Sequence of the second protein:
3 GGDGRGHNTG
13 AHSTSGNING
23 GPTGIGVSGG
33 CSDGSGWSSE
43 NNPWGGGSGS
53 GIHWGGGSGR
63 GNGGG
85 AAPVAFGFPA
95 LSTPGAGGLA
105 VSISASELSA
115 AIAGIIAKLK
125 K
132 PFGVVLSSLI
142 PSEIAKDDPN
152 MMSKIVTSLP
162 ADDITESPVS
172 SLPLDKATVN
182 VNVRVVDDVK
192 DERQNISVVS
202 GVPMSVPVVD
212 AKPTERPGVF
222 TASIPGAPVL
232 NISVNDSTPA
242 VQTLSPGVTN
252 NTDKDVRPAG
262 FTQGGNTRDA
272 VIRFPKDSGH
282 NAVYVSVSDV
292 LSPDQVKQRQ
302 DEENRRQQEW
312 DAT

Sequence of the first protein:
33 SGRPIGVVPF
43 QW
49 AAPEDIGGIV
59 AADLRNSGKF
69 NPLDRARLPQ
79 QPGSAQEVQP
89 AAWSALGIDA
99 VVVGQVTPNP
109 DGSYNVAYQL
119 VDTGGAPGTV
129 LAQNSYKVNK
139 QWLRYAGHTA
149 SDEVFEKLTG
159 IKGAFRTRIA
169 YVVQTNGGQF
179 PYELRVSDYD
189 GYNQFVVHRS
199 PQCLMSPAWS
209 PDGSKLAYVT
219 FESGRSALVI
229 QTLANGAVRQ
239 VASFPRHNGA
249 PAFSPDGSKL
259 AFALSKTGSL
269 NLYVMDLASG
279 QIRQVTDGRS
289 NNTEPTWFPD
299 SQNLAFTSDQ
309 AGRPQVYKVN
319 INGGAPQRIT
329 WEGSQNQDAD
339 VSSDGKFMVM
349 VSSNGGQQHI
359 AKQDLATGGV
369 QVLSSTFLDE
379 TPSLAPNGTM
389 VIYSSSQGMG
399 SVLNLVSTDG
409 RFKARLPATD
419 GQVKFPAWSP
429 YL

The following describes two proteins that form a bound complex.

Residue-level contacts at the interface:
Residue M203 in the first protein contacts residue C33 in the second protein (closest heavy-atom distance 3.6 Å).
Residue F219 in the first protein is in contact with residue C33 in the second protein (closest heavy-atom distance 3.0 Å).
Residue Q177 in the first protein interacts with residue I20 in the second protein (closest heavy-atom distance 3.9 Å).
Residue C201 in the first protein interacts with residue C33 in the second protein (closest heavy-atom distance 4.1 Å).
Residue T305 in the first protein contacts residue S40 in the second protein (closest heavy-atom distance 4.4 Å).
Residue H245 in the first protein contacts residue D35 in the second protein (closest heavy-atom distance 2.0 Å).
Residue L268 in the first protein interacts with residue E42 in the second protein (closest heavy-atom distance 2.9 Å).
Residue Y180 in the first protein is in contact with residue W46 in the second protein (closest heavy-atom distance 3.7 Å).
Residue R244 in the first protein is in contact with residue G36 in the second protein (closest heavy-atom distance 3.8 Å).
Residue C201 in the first protein is in contact with residue W46 in the second protein (closest heavy-atom distance 2.8 Å).
Residue S221 in the first protein interacts with residue G23 in the second protein (closest heavy-atom distance 3.4 Å).
Residue F423 in the first protein interacts with residue W46 in the second protein (closest heavy-atom distance 3.5 Å).
Residue H245 in the first protein is in contact with residue S34 in the second protein (closest heavy-atom distance 3.8 Å).
Residue L268 in the first protein is in contact with residue D35 in the second protein (closest heavy-atom distance 2.6 Å).
Residue E220 in the first protein interacts with residue G23 in the second protein (closest heavy-atom distance 4.4 Å).
Residue E220 in the first protein contacts residue G22 in the second protein (closest heavy-atom distance 4.2 Å).
Residue Q200 in the first protein contacts residue N21 in the second protein (closest heavy-atom distance 2.7 Å).
Residue F423 in the first protein is in contact with residue P45 in the second protein (closest heavy-atom distance 4.9 Å).
Residue N289 in the first protein is in contact with residue W39 in the second protein (closest heavy-atom distance 2.6 Å).
Residue T291 in the first protein is in contact with residue W39 in the second protein (closest heavy-atom distance 4.2 Å).
Residue G222 in the first protein interacts with residue T25 in the second protein (closest heavy-atom distance 4.5 Å).
Residue P199 in the first protein is in contact with residue N21 in the second protein (closest heavy-atom distance 2.5 Å).
Residue R244 in the first protein interacts with residue D35 in the second protein (closest heavy-atom distance 2.2 Å).
Residue R244 in the first protein is in contact with residue S34 in the second protein (closest heavy-atom distance 4.7 Å).
Residue G222 in the first protein interacts with residue V29 in the second protein (closest heavy-atom distance 4.9 Å).
Residue N290 in the first protein is in contact with residue W39 in the second protein (closest heavy-atom distance 4.5 Å).
Residue P312 in the first protein interacts with residue W39 in the second protein (closest heavy-atom distance 4.1 Å).
Residue F219 in the first protein is in contact with residue S34 in the second protein (closest heavy-atom distance 4.0 Å).
Residue M203 in the first protein interacts with residue W46 in the second protein (closest heavy-atom distance 3.2 Å).
Residue P199 in the first protein interacts with residue I20 in the second protein (closest heavy-atom distance 3.8 Å).
Residue L202 in the first protein is in contact with residue W46 in the second protein (closest heavy-atom distance 2.8 Å).
Residue N289 in the first protein is in contact with residue S37 in the second protein (closest heavy-atom distance 4.9 Å).
Residue R244 in the first protein interacts with residue S37 in the second protein (closest heavy-atom distance 4.0 Å).
Residue V170 in the first protein is in contact with residue W46 in the second protein (closest heavy-atom distance 4.7 Å).
Residue R223 in the first protein interacts with residue V29 in the second protein (closest heavy-atom distance 4.0 Å).
Residue S263 in the first protein interacts with residue D35 in the second protein (closest heavy-atom distance 2.0 Å).
Residue S221 in the first protein contacts residue T25 in the second protein (closest heavy-atom distance 3.1 Å).
Residue E292 in the first protein contacts residue S40 in the second protein (closest heavy-atom distance 2.9 Å).
Residue D307 in the first protein is in contact with residue W39 in the second protein (closest heavy-atom distance 2.8 Å).
Residue A261 in the first protein is in contact with residue D35 in the second protein (closest heavy-atom distance 4.7 Å).
Residue H245 in the first protein contacts residue E42 in the second protein (closest heavy-atom distance 3.6 Å).
Residue G176 in the first protein interacts with residue I20 in the second protein (closest heavy-atom distance 3.6 Å).
Residue L262 in the first protein contacts residue D35 in the second protein (closest heavy-atom distance 4.3 Å).
Residue S267 in the first protein is in contact with residue W39 in the second protein (closest heavy-atom distance 3.3 Å).
Residue G222 in the first protein interacts with residue C33 in the second protein (closest heavy-atom distance 4.8 Å).
Residue L268 in the first protein interacts with residue S37 in the second protein (closest heavy-atom distance 3.0 Å).
Residue S221 in the first protein is in contact with residue P24 in the second protein (closest heavy-atom distance 3.4 Å).
Residue P199 in the first protein interacts with residue G22 in the second protein (closest heavy-atom distance 4.2 Å).
Residue G222 in the first protein is in contact with residue G23 in the second protein (closest heavy-atom distance 4.6 Å).
Residue Q200 in the first protein is in contact with residue G22 in the second protein (closest heavy-atom distance 4.0 Å).
Residue T291 in the first protein interacts with residue S40 in the second protein (closest heavy-atom distance 2.9 Å).
Residue T291 in the first protein is in contact with residue E42 in the second protein (closest heavy-atom distance 4.1 Å).
Residue N246 in the first protein interacts with residue D35 in the second protein (closest heavy-atom distance 4.6 Å).
Residue H245 in the first protein is in contact with residue C33 in the second protein (closest heavy-atom distance 3.6 Å).
Residue L268 in the first protein contacts residue W39 in the second protein (closest heavy-atom distance 3.0 Å).
Residue M203 in the first protein is in contact with residue P45 in the second protein (closest heavy-atom distance 3.2 Å).
Residue E292 in the first protein contacts residue S41 in the second protein (closest heavy-atom distance 2.6 Å).
Residue K422 in the first protein contacts residue W46 in the second protein (closest heavy-atom distance 4.2 Å).
Residue G222 in the first protein is in contact with residue P24 in the second protein (closest heavy-atom distance 3.7 Å).
Residue M203 in the first protein contacts residue E42 in the second protein (closest heavy-atom distance 3.9 Å).